This data describes a binding interaction between two proteins.

Sequence of chain B:
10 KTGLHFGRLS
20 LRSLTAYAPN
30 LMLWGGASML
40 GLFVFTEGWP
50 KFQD

Sequence of chain A:
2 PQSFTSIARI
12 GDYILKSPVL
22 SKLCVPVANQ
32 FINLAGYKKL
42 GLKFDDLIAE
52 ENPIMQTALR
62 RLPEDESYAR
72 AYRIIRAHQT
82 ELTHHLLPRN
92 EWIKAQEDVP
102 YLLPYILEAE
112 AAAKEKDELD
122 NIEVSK

Contacts between the two chains:
Residue N122 in chain A contacts residue L13 in chain B (closest heavy-atom distance 3.6 Å).
Residue E124 in chain A is in contact with residue L13 in chain B (closest heavy-atom distance 3.4 Å).
Residue E119 in chain A is in contact with residue G12 in chain B (closest heavy-atom distance 4.9 Å).
Residue E124 in chain A contacts residue K10 in chain B (closest heavy-atom distance 2.6 Å).
Residue V125 in chain A interacts with residue K10 in chain B (closest heavy-atom distance 5.0 Å).
Residue I123 in chain A is in contact with residue G12 in chain B (closest heavy-atom distance 4.9 Å).
Residue I123 in chain A contacts residue K10 in chain B (closest heavy-atom distance 3.9 Å).
Residue D118 in chain A is in contact with residue F15 in chain B (closest heavy-atom distance 3.2 Å).
Residue N122 in chain A is in contact with residue G12 in chain B (closest heavy-atom distance 3.2 Å).
Residue N122 in chain A is in contact with residue T11 in chain B (closest heavy-atom distance 3.6 Å).
Residue E124 in chain A is in contact with residue T11 in chain B (closest heavy-atom distance 3.8 Å).
Residue N122 in chain A contacts residue F15 in chain B (closest heavy-atom distance 3.2 Å).
Residue I123 in chain A interacts with residue T11 in chain B (closest heavy-atom distance 4.1 Å).